Sequence of protein 2:
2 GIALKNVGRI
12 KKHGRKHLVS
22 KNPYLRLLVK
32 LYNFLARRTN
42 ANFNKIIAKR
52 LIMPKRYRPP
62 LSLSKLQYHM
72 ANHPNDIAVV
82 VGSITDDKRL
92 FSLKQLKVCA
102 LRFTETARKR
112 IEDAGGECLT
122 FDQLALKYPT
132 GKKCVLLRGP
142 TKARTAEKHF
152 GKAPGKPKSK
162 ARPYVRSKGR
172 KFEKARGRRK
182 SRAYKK

Contacts between the two chains:
Residue V120 in protein 1 contacts residue G2 in protein 2 (closest heavy-atom distance 4.8 Å).
Residue R97 in protein 1 interacts with residue A4 in protein 2 (closest heavy-atom distance 4.5 Å).
Residue L118 in protein 1 interacts with residue L5 in protein 2 (closest heavy-atom distance 4.3 Å).
Residue V101 in protein 1 contacts residue I3 in protein 2 (closest heavy-atom distance 3.6 Å).
Residue L118 in protein 1 contacts residue I3 in protein 2 (closest heavy-atom distance 3.5 Å).
Residue V101 in protein 1 contacts residue G2 in protein 2 (closest heavy-atom distance 3.6 Å).
Residue Q119 in protein 1 contacts residue I3 in protein 2 (closest heavy-atom distance 3.5 Å).
Residue V101 in protein 1 is in contact with residue A4 in protein 2 (closest heavy-atom distance 3.9 Å).
Residue R170 in protein 1 interacts with residue I11 in protein 2 (closest heavy-atom distance 3.4 Å).
Residue R169 in protein 1 interacts with residue I11 in protein 2 (closest heavy-atom distance 3.7 Å).
Residue L118 in protein 1 is in contact with residue G2 in protein 2 (closest heavy-atom distance 4.2 Å).
Residue R170 in protein 1 interacts with residue K12 in protein 2 (closest heavy-atom distance 5.0 Å).
Residue R113 in protein 1 is in contact with residue K6 in protein 2 (closest heavy-atom distance 4.2 Å).
Residue R170 in protein 1 is in contact with residue K13 in protein 2 (closest heavy-atom distance 4.1 Å).
Residue L118 in protein 1 is in contact with residue A4 in protein 2 (closest heavy-atom distance 3.2 Å).
Residue Q119 in protein 1 interacts with residue G2 in protein 2 (closest heavy-atom distance 3.5 Å).

Sequence of protein 1:
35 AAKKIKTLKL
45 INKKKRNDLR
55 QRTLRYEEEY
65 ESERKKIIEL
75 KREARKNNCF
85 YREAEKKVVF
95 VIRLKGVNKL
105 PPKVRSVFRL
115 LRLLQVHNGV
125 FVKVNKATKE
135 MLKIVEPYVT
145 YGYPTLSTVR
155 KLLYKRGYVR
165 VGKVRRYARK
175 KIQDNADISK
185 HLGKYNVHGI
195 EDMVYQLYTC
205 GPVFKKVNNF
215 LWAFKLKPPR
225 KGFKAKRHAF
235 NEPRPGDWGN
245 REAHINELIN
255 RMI

These two protein chains interact to form a complex.